Sequence of chain A:
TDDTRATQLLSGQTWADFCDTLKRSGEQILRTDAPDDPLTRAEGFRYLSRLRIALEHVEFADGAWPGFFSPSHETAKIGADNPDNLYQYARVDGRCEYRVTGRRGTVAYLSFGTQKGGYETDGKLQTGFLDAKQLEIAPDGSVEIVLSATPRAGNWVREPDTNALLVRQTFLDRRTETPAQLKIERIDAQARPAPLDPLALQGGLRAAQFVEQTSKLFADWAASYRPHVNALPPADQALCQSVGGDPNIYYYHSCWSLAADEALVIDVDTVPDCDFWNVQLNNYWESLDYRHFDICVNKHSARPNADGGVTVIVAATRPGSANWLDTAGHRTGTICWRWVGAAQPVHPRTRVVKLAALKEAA

Interface contacts:
Residue W89 in chain A interacts with residue H320 in chain B (closest heavy-atom distance 3.4 Å).
Residue H320 in chain A interacts with residue W89 in chain B (closest heavy-atom distance 3.6 Å).
Residue R75 in chain A is in contact with residue L78 in chain B (closest heavy-atom distance 3.9 Å).
Residue C41 in chain A contacts residue L44 in chain B (closest heavy-atom distance 3.8 Å).
Residue L44 in chain A is in contact with residue C41 in chain B (closest heavy-atom distance 3.7 Å).
Residue L222 in chain A interacts with residue A64 in chain B (closest heavy-atom distance 3.8 Å).
Residue A64 in chain A interacts with residue L31 in chain B (closest heavy-atom distance 3.7 Å).
Residue L52 in chain A contacts residue S33 in chain B (closest heavy-atom distance 3.6 Å).
Residue F84 in chain A contacts residue T99 in chain B (closest heavy-atom distance 3.8 Å).
Residue W37 in chain A interacts with residue K45 in chain B (closest heavy-atom distance 3.5 Å).
Residue S33 in chain A is in contact with residue L52 in chain B (closest heavy-atom distance 3.7 Å).
Residue C41 in chain A interacts with residue C41 in chain B (closest heavy-atom distance 3.6 Å).
Residue K45 in chain A interacts with residue C41 in chain B (closest heavy-atom distance 3.4 Å).
Residue P60 in chain A contacts residue L32 in chain B (closest heavy-atom distance 3.8 Å).
Residue A38 in chain A contacts residue K45 in chain B (closest heavy-atom distance 3.8 Å).
Residue R75 in chain A is in contact with residue E83 in chain B (closest heavy-atom distance 3.5 Å).
Residue E83 in chain A contacts residue R72 in chain B (closest heavy-atom distance 2.7 Å).
Residue L31 in chain A interacts with residue A64 in chain B (closest heavy-atom distance 3.8 Å).
Residue L32 in chain A contacts residue R63 in chain B (closest heavy-atom distance 2.7 Å).
Residue G357 in chain A is in contact with residue P221 in chain B (closest heavy-atom distance 3.9 Å).
Residue R72 in chain A is in contact with residue E83 in chain B (closest heavy-atom distance 2.8 Å).
Residue G48 in chain A contacts residue W37 in chain B (closest heavy-atom distance 3.8 Å).
Residue P219 in chain A is in contact with residue H320 in chain B (closest heavy-atom distance 3.5 Å).
Residue D42 in chain A contacts residue K45 in chain B (closest heavy-atom distance 2.8 Å).
Residue L78 in chain A contacts residue R75 in chain B (closest heavy-atom distance 3.9 Å).
Residue L78 in chain A is in contact with residue S71 in chain B (closest heavy-atom distance 3.8 Å).
Residue L227 in chain A contacts residue A64 in chain B (closest heavy-atom distance 3.1 Å).
Residue G34 in chain A contacts residue F67 in chain B (closest heavy-atom distance 3.5 Å).
Residue L32 in chain A contacts residue P60 in chain B (closest heavy-atom distance 3.8 Å).
Residue A64 in chain A is in contact with residue L227 in chain B (closest heavy-atom distance 3.0 Å).
Residue C41 in chain A contacts residue K45 in chain B (closest heavy-atom distance 3.5 Å).
Residue L31 in chain A interacts with residue F67 in chain B (closest heavy-atom distance 3.3 Å).
Residue E83 in chain A interacts with residue T99 in chain B (closest heavy-atom distance 3.7 Å).
Residue R68 in chain A is in contact with residue L227 in chain B (closest heavy-atom distance 3.8 Å).
Residue S71 in chain A contacts residue W37 in chain B (closest heavy-atom distance 3.6 Å).
Residue L61 in chain A is in contact with residue L222 in chain B (closest heavy-atom distance 3.6 Å).
Residue W37 in chain A contacts residue F67 in chain B (closest heavy-atom distance 3.5 Å).
Residue W37 in chain A interacts with residue L70 in chain B (closest heavy-atom distance 3.5 Å).
Residue W37 in chain A interacts with residue S71 in chain B (closest heavy-atom distance 3.7 Å).
Residue K45 in chain A interacts with residue A38 in chain B (closest heavy-atom distance 3.7 Å).
Residue W37 in chain A contacts residue G48 in chain B (closest heavy-atom distance 3.8 Å).
Residue P219 in chain A interacts with residue F321 in chain B (closest heavy-atom distance 3.5 Å).
Residue F321 in chain A interacts with residue P219 in chain B (closest heavy-atom distance 3.3 Å).
Residue R63 in chain A contacts residue L32 in chain B (closest heavy-atom distance 2.6 Å).
Residue W37 in chain A interacts with residue L44 in chain B (closest heavy-atom distance 2.9 Å).
Residue T99 in chain A contacts residue E83 in chain B (closest heavy-atom distance 3.6 Å).
Residue L222 in chain A is in contact with residue L61 in chain B (closest heavy-atom distance 3.5 Å).
Residue K45 in chain A interacts with residue W37 in chain B (closest heavy-atom distance 3.6 Å).
Residue K45 in chain A is in contact with residue D42 in chain B (closest heavy-atom distance 2.7 Å).
Residue F67 in chain A interacts with residue L31 in chain B (closest heavy-atom distance 3.4 Å).
Residue L70 in chain A contacts residue W37 in chain B (closest heavy-atom distance 3.5 Å).
Residue L222 in chain A contacts residue R68 in chain B (closest heavy-atom distance 3.8 Å).
Residue E83 in chain A contacts residue R75 in chain B (closest heavy-atom distance 3.3 Å).
Residue R68 in chain A contacts residue E83 in chain B (closest heavy-atom distance 3.6 Å).
Residue L44 in chain A is in contact with residue W37 in chain B (closest heavy-atom distance 2.9 Å).
Residue A356 in chain A contacts residue P221 in chain B (closest heavy-atom distance 3.8 Å).
Residue E83 in chain A interacts with residue R68 in chain B (closest heavy-atom distance 3.6 Å).
Residue F67 in chain A is in contact with residue W37 in chain B (closest heavy-atom distance 3.6 Å).
Residue H320 in chain A interacts with residue P219 in chain B (closest heavy-atom distance 3.4 Å).
Residue F67 in chain A contacts residue G34 in chain B (closest heavy-atom distance 3.5 Å).

These two protein chains interact to form a complex.

Sequence of chain B:
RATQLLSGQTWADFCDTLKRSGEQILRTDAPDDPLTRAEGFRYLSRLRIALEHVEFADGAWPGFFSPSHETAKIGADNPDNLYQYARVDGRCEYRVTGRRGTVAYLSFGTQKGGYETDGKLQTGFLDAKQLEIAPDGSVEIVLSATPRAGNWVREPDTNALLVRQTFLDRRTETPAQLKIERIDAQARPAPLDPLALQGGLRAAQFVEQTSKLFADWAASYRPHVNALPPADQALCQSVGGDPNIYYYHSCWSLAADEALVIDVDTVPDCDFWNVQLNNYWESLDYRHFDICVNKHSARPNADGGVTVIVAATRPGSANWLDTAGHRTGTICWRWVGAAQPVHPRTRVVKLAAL